Sequence of protein 2:
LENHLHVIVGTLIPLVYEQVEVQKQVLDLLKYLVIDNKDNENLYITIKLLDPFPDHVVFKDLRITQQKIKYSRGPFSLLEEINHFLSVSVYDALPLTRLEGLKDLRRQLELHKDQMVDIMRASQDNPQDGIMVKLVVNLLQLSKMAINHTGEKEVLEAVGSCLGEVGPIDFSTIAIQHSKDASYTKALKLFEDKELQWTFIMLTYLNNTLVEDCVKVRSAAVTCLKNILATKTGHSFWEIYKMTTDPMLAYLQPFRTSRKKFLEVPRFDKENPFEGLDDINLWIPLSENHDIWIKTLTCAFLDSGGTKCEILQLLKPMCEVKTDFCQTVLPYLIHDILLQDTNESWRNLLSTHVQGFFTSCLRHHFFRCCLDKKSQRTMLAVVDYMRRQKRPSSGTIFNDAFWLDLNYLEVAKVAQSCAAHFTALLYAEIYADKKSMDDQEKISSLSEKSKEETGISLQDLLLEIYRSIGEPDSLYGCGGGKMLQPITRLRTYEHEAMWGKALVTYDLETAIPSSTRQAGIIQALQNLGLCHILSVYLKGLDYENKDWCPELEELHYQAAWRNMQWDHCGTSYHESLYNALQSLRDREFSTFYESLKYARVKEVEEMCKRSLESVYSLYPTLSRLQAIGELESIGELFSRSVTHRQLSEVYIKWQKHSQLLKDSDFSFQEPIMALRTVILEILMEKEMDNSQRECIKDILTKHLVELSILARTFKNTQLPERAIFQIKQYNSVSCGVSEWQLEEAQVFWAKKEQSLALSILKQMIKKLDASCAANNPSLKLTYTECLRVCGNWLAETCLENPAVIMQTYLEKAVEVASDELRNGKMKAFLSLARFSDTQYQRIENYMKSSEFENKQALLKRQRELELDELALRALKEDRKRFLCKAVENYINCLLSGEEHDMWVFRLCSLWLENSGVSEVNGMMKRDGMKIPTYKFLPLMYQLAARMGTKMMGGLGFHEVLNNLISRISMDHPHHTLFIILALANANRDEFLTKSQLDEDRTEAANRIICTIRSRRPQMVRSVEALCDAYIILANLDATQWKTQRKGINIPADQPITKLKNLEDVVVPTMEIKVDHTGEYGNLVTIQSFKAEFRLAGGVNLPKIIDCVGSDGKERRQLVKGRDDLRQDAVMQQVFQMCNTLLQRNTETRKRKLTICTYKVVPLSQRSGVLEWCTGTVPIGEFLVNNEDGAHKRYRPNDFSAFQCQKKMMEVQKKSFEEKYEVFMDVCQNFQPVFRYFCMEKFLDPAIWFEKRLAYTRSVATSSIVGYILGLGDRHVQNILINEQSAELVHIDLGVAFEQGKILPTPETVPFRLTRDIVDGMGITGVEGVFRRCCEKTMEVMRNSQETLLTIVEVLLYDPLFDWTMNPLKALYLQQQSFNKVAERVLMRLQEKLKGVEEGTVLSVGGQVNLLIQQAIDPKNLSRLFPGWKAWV

Contacts between the two chains:
Residue D2050 in protein 1 is in contact with residue C2074 in protein 2 (closest heavy-atom distance 3.5 Å).
Residue E2304 in protein 1 interacts with residue K2044 in protein 2 (closest heavy-atom distance 3.5 Å).
Residue K2044 in protein 1 is in contact with residue K2302 in protein 2 (closest heavy-atom distance 3.0 Å).
Residue Y2086 in protein 1 interacts with residue K2082 in protein 2 (closest heavy-atom distance 2.5 Å).
Residue E2272 in protein 1 interacts with residue L2051 in protein 2 (closest heavy-atom distance 3.5 Å).
Residue L2350 in protein 1 contacts residue N3033 in protein 2 (closest heavy-atom distance 3.2 Å).
Residue M2026 in protein 1 is in contact with residue L2307 in protein 2 (closest heavy-atom distance 3.4 Å).
Residue K2044 in protein 1 contacts residue E2304 in protein 2 (closest heavy-atom distance 2.4 Å).
Residue R2400 in protein 1 contacts residue E3022 in protein 2 (closest heavy-atom distance 3.5 Å).
Residue K3018 in protein 1 interacts with residue V3025 in protein 2 (closest heavy-atom distance 2.9 Å).
Residue Q3037 in protein 1 contacts residue C2349 in protein 2 (closest heavy-atom distance 2.8 Å).
Residue Y2086 in protein 1 contacts residue Y2086 in protein 2 (closest heavy-atom distance 3.4 Å).
Residue K2413 in protein 1 is in contact with residue I2899 in protein 2 (closest heavy-atom distance 3.5 Å).
Residue P2903 in protein 1 is in contact with residue K2413 in protein 2 (closest heavy-atom distance 3.5 Å).
Residue T2048 in protein 1 is in contact with residue E2272 in protein 2 (closest heavy-atom distance 3.3 Å).
Residue N3033 in protein 1 interacts with residue L2350 in protein 2 (closest heavy-atom distance 3.3 Å).
Residue A2454 in protein 1 contacts residue F2813 in protein 2 (closest heavy-atom distance 3.5 Å).
Residue P2901 in protein 1 contacts residue K2413 in protein 2 (closest heavy-atom distance 3.3 Å).
Residue C2074 in protein 1 is in contact with residue D2050 in protein 2 (closest heavy-atom distance 2.8 Å).
Residue F2276 in protein 1 contacts residue L2051 in protein 2 (closest heavy-atom distance 3.1 Å).
Residue V2079 in protein 1 contacts residue Y2080 in protein 2 (closest heavy-atom distance 3.4 Å).
Residue I2076 in protein 1 contacts residue D2050 in protein 2 (closest heavy-atom distance 2.8 Å).
Residue E2351 in protein 1 is in contact with residue Q3037 in protein 2 (closest heavy-atom distance 3.0 Å).
Residue D2050 in protein 1 is in contact with residue H2075 in protein 2 (closest heavy-atom distance 3.1 Å).
Residue V2047 in protein 1 interacts with residue E2272 in protein 2 (closest heavy-atom distance 3.3 Å).
Residue L2900 in protein 1 is in contact with residue K2413 in protein 2 (closest heavy-atom distance 2.7 Å).
Residue D2050 in protein 1 interacts with residue I2076 in protein 2 (closest heavy-atom distance 2.7 Å).
Residue R2443 in protein 1 is in contact with residue Q2972 in protein 2 (closest heavy-atom distance 2.8 Å).
Residue K3018 in protein 1 contacts residue T3024 in protein 2 (closest heavy-atom distance 3.4 Å).
Residue Y2080 in protein 1 is in contact with residue V2079 in protein 2 (closest heavy-atom distance 3.4 Å).
Residue E2444 in protein 1 interacts with residue P2901 in protein 2 (closest heavy-atom distance 3.2 Å).
Residue S2408 in protein 1 contacts residue R3008 in protein 2 (closest heavy-atom distance 2.6 Å).
Residue E3022 in protein 1 contacts residue R2400 in protein 2 (closest heavy-atom distance 3.2 Å).
Residue F2276 in protein 1 interacts with residue E2052 in protein 2 (closest heavy-atom distance 3.0 Å).
Residue L2051 in protein 1 interacts with residue F2276 in protein 2 (closest heavy-atom distance 3.2 Å).
Residue Q3037 in protein 1 is in contact with residue N2352 in protein 2 (closest heavy-atom distance 3.5 Å).
Residue L2350 in protein 1 contacts residue Q3037 in protein 2 (closest heavy-atom distance 3.0 Å).
Residue K3018 in protein 1 is in contact with residue G3023 in protein 2 (closest heavy-atom distance 3.0 Å).
Residue L2027 in protein 1 is in contact with residue I2311 in protein 2 (closest heavy-atom distance 3.6 Å).
Residue K2302 in protein 1 contacts residue K2044 in protein 2 (closest heavy-atom distance 3.0 Å).
Residue L2051 in protein 1 is in contact with residue E2272 in protein 2 (closest heavy-atom distance 3.5 Å).
Residue L2073 in protein 1 is in contact with residue D2050 in protein 2 (closest heavy-atom distance 3.4 Å).
Residue Q2972 in protein 1 contacts residue R2443 in protein 2 (closest heavy-atom distance 2.4 Å).
Residue G2072 in protein 1 interacts with residue D2050 in protein 2 (closest heavy-atom distance 3.5 Å).
Residue L2051 in protein 1 interacts with residue R2273 in protein 2 (closest heavy-atom distance 3.5 Å).
Residue R2032 in protein 1 contacts residue E2272 in protein 2 (closest heavy-atom distance 2.9 Å).
Residue E2052 in protein 1 contacts residue F2276 in protein 2 (closest heavy-atom distance 3.3 Å).
Residue I2899 in protein 1 is in contact with residue L2416 in protein 2 (closest heavy-atom distance 3.5 Å).
Residue H2075 in protein 1 contacts residue D2050 in protein 2 (closest heavy-atom distance 3.1 Å).
Residue Q3037 in protein 1 interacts with residue E2351 in protein 2 (closest heavy-atom distance 2.9 Å).
Residue C2349 in protein 1 is in contact with residue Q3037 in protein 2 (closest heavy-atom distance 2.8 Å).
Residue R3008 in protein 1 is in contact with residue S2408 in protein 2 (closest heavy-atom distance 2.8 Å).
Residue Q3037 in protein 1 contacts residue L2350 in protein 2 (closest heavy-atom distance 3.4 Å).
Residue G2083 in protein 1 contacts residue G2083 in protein 2 (closest heavy-atom distance 3.6 Å).
Residue E2272 in protein 1 contacts residue T2048 in protein 2 (closest heavy-atom distance 3.2 Å).
Residue E2304 in protein 1 is in contact with residue Y2036 in protein 2 (closest heavy-atom distance 3.1 Å).
Residue F2299 in protein 1 interacts with residue R2032 in protein 2 (closest heavy-atom distance 3.5 Å).
Residue E2272 in protein 1 interacts with residue R2032 in protein 2 (closest heavy-atom distance 2.7 Å).
Residue R2032 in protein 1 interacts with residue F2299 in protein 2 (closest heavy-atom distance 3.3 Å).
Residue G3023 in protein 1 contacts residue K3018 in protein 2 (closest heavy-atom distance 3.4 Å).

This data describes a binding interaction between two proteins.

Sequence of protein 1:
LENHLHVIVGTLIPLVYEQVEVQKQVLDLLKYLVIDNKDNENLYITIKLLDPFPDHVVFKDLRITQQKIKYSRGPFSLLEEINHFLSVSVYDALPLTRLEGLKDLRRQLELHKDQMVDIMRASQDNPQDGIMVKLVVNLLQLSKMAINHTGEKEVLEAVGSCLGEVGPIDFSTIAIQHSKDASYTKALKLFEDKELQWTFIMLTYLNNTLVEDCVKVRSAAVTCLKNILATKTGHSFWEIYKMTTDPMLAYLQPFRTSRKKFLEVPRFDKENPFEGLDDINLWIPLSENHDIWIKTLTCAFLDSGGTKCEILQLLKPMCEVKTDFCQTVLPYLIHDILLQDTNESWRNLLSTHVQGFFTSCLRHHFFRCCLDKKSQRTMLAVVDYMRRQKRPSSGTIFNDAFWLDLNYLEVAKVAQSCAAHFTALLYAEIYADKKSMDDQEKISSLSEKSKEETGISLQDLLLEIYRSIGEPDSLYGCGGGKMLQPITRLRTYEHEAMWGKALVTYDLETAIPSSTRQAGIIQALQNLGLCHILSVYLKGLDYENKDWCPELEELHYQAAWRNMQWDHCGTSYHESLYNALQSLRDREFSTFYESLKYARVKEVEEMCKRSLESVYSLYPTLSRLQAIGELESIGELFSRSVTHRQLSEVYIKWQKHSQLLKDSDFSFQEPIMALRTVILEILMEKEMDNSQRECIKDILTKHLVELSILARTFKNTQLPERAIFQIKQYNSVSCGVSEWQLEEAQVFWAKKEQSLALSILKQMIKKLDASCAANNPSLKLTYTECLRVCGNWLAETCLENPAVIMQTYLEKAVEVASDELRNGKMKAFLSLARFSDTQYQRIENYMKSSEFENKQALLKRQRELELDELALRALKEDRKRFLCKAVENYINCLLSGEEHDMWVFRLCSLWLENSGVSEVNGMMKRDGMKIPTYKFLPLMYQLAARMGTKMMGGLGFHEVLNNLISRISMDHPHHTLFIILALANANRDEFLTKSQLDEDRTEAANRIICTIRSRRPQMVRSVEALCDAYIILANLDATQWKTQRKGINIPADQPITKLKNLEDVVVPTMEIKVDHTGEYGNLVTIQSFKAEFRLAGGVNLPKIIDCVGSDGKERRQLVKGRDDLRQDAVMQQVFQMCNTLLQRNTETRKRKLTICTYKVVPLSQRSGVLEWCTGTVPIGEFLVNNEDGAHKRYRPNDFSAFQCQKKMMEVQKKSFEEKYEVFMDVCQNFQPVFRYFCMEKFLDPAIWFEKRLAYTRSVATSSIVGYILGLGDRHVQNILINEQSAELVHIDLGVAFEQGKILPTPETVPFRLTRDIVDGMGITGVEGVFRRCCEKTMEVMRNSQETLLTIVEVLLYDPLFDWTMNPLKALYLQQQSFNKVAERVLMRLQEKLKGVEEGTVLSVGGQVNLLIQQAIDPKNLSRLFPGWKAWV